This data describes a binding interaction between two proteins.

Sequence of chain B:
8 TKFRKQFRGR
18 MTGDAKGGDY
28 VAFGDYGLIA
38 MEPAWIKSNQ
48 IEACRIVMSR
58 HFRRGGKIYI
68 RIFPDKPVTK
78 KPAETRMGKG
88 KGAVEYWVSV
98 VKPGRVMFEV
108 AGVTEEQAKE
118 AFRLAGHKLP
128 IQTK

Sequence of chain A:
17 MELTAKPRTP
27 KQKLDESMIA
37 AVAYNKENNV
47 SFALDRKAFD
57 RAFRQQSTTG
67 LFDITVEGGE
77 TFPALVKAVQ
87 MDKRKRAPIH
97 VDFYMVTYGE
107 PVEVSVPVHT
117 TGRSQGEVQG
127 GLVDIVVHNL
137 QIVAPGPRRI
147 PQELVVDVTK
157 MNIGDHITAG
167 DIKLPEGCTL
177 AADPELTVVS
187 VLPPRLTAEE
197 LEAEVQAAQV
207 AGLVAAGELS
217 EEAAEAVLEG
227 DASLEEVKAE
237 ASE

Residue-level contacts at the interface:
Residue R90 in chain A contacts residue K99 in chain B (closest heavy-atom distance 4.9 Å).